These two protein chains interact to form a complex.

Interface contacts:
Residue T168 in the second protein is in contact with residue P20 in the first protein (closest heavy-atom distance 4.0 Å).
Residue I51 in the second protein is in contact with residue V76 in the first protein (closest heavy-atom distance 4.0 Å).
Residue N50 in the second protein interacts with residue G78 in the first protein (closest heavy-atom distance 2.9 Å).
Residue D112 in the second protein interacts with residue A18 in the first protein (closest heavy-atom distance 3.4 Å).
Residue L167 in the second protein interacts with residue T49 in the first protein (closest heavy-atom distance 3.9 Å).
Residue T114 in the second protein interacts with residue E16 in the first protein (closest heavy-atom distance 3.7 Å).
Residue K138 in the second protein is in contact with residue Q61 in the first protein (closest heavy-atom distance 3.6 Å).
Residue I51 in the second protein is in contact with residue A74 in the first protein (closest heavy-atom distance 3.6 Å).
Residue P52 in the second protein contacts residue D70 in the first protein (closest heavy-atom distance 3.5 Å).
Residue E119 in the second protein contacts residue P149 in the first protein (closest heavy-atom distance 3.4 Å).
Residue V116 in the second protein contacts residue W19 in the first protein (closest heavy-atom distance 3.7 Å).
Residue I126 in the second protein is in contact with residue L141 in the first protein (closest heavy-atom distance 3.7 Å).
Residue L77 in the second protein interacts with residue D77 in the first protein (closest heavy-atom distance 2.8 Å).
Residue I51 in the second protein contacts residue F75 in the first protein (closest heavy-atom distance 3.2 Å).
Residue Q170 in the second protein interacts with residue S138 in the first protein (closest heavy-atom distance 3.5 Å).
Residue A53 in the second protein contacts residue L71 in the first protein (closest heavy-atom distance 3.9 Å).
Residue T114 in the second protein is in contact with residue G17 in the first protein (closest heavy-atom distance 3.6 Å).
Residue P131 in the second protein is in contact with residue Q65 in the first protein (closest heavy-atom distance 3.9 Å).
Residue N128 in the second protein interacts with residue P20 in the first protein (closest heavy-atom distance 3.7 Å).
Residue L167 in the second protein is in contact with residue I51 in the first protein (closest heavy-atom distance 3.7 Å).
Residue Q130 in the second protein contacts residue T49 in the first protein (closest heavy-atom distance 2.6 Å).
Residue K118 in the second protein contacts residue D140 in the first protein (closest heavy-atom distance 2.7 Å).
Residue N128 in the second protein is in contact with residue A18 in the first protein (closest heavy-atom distance 3.0 Å).
Residue N165 in the second protein contacts residue S28 in the first protein (closest heavy-atom distance 2.8 Å).
Residue A53 in the second protein is in contact with residue D70 in the first protein (closest heavy-atom distance 2.8 Å).
Residue A53 in the second protein contacts residue P72 in the first protein (closest heavy-atom distance 3.9 Å).
Residue T168 in the second protein is in contact with residue D23 in the first protein (closest heavy-atom distance 3.3 Å).
Residue N50 in the second protein interacts with residue A74 in the first protein (closest heavy-atom distance 3.5 Å).
Residue E119 in the second protein interacts with residue L150 in the first protein (closest heavy-atom distance 2.7 Å).
Residue P131 in the second protein contacts residue T49 in the first protein (closest heavy-atom distance 3.7 Å).
Residue W129 in the second protein is in contact with residue Q30 in the first protein (closest heavy-atom distance 3.2 Å).
Residue R166 in the second protein interacts with residue K53 in the first protein (closest heavy-atom distance 3.7 Å).
Residue N50 in the second protein is in contact with residue T80 in the first protein (closest heavy-atom distance 3.9 Å).
Residue W129 in the second protein contacts residue A18 in the first protein (closest heavy-atom distance 4.0 Å).
Residue Q130 in the second protein is in contact with residue Q30 in the first protein (closest heavy-atom distance 3.5 Å).
Residue I51 in the second protein is in contact with residue G78 in the first protein (closest heavy-atom distance 3.9 Å).
Residue E119 in the second protein is in contact with residue S151 in the first protein (closest heavy-atom distance 3.7 Å).
Residue K111 in the second protein interacts with residue K47 in the first protein (closest heavy-atom distance 3.9 Å).
Residue R166 in the second protein is in contact with residue Q139 in the first protein (closest heavy-atom distance 3.6 Å).
Residue L167 in the second protein is in contact with residue Q30 in the first protein (closest heavy-atom distance 3.0 Å).
Residue D112 in the second protein is in contact with residue T32 in the first protein (closest heavy-atom distance 2.7 Å).
Residue Q170 in the second protein interacts with residue D140 in the first protein (closest heavy-atom distance 2.8 Å).
Residue T76 in the second protein is in contact with residue D77 in the first protein (closest heavy-atom distance 3.3 Å).
Residue R166 in the second protein interacts with residue D23 in the first protein (closest heavy-atom distance 2.8 Å).
Residue N165 in the second protein is in contact with residue Q61 in the first protein (closest heavy-atom distance 3.3 Å).
Residue N165 in the second protein interacts with residue I51 in the first protein (closest heavy-atom distance 3.9 Å).
Residue T49 in the second protein contacts residue G78 in the first protein (closest heavy-atom distance 3.8 Å).
Residue I51 in the second protein contacts residue P72 in the first protein (closest heavy-atom distance 3.6 Å).
Residue D112 in the second protein contacts residue K47 in the first protein (closest heavy-atom distance 2.9 Å).
Residue N75 in the second protein interacts with residue D77 in the first protein (closest heavy-atom distance 3.1 Å).
Residue N50 in the second protein is in contact with residue P72 in the first protein (closest heavy-atom distance 3.8 Å).
Residue N165 in the second protein contacts residue K53 in the first protein (closest heavy-atom distance 3.4 Å).
Residue I139 in the second protein contacts residue Q61 in the first protein (closest heavy-atom distance 3.5 Å).
Residue T114 in the second protein is in contact with residue A18 in the first protein (closest heavy-atom distance 2.9 Å).
Residue N128 in the second protein interacts with residue L141 in the first protein (closest heavy-atom distance 3.9 Å).
Residue Q130 in the second protein is in contact with residue T32 in the first protein (closest heavy-atom distance 2.9 Å).
Residue L77 in the second protein interacts with residue T79 in the first protein (closest heavy-atom distance 3.9 Å).
Residue Q130 in the second protein is in contact with residue K47 in the first protein (closest heavy-atom distance 3.6 Å).
Residue N128 in the second protein is in contact with residue Q30 in the first protein (closest heavy-atom distance 3.6 Å).
Residue Q130 in the second protein interacts with residue V31 in the first protein (closest heavy-atom distance 3.5 Å).

Sequence of the second protein:
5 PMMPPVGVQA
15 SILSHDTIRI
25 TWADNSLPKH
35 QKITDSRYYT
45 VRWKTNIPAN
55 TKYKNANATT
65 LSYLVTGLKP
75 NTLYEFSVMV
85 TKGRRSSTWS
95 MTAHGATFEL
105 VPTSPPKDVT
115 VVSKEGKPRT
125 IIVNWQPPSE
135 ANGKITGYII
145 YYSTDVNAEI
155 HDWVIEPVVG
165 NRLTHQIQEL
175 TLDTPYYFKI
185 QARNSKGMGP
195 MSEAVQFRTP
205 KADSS

Sequence of the first protein:
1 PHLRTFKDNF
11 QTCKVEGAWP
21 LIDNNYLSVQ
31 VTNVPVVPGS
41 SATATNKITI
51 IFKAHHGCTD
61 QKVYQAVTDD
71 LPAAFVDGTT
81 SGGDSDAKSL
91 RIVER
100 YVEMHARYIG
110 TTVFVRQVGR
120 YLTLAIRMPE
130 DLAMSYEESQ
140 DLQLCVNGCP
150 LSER